Sequence of the second protein:
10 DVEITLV

Residue-level contacts at the interface:
Residue S34 in the first protein is in contact with residue T14 in the second protein (closest heavy-atom distance 3.4 Å).
Residue I33 in the first protein contacts residue L15 in the second protein (closest heavy-atom distance 3.5 Å).
Residue S41 in the first protein contacts residue V11 in the second protein (closest heavy-atom distance 3.6 Å).
Residue I35 in the first protein interacts with residue V16 in the second protein (closest heavy-atom distance 3.7 Å).
Residue I35 in the first protein is in contact with residue L15 in the second protein (closest heavy-atom distance 5.0 Å).
Residue H83 in the first protein contacts residue E12 in the second protein (closest heavy-atom distance 3.2 Å).
Residue E40 in the first protein is in contact with residue D10 in the second protein (closest heavy-atom distance 4.2 Å).
Residue R91 in the first protein interacts with residue V16 in the second protein (closest heavy-atom distance 2.9 Å).
Residue S30 in the first protein interacts with residue V16 in the second protein (closest heavy-atom distance 4.8 Å).
Residue S36 in the first protein contacts residue E12 in the second protein (closest heavy-atom distance 3.0 Å).
Residue Q84 in the first protein contacts residue E12 in the second protein (closest heavy-atom distance 3.0 Å).
Residue E40 in the first protein is in contact with residue E12 in the second protein (closest heavy-atom distance 5.0 Å).
Residue I33 in the first protein contacts residue V16 in the second protein (closest heavy-atom distance 3.0 Å).
Residue S36 in the first protein is in contact with residue I13 in the second protein (closest heavy-atom distance 4.1 Å).
Residue G37 in the first protein interacts with residue V11 in the second protein (closest heavy-atom distance 3.7 Å).
Residue V43 in the first protein interacts with residue D10 in the second protein (closest heavy-atom distance 3.4 Å).
Residue S41 in the first protein is in contact with residue D10 in the second protein (closest heavy-atom distance 3.1 Å).
Residue S34 in the first protein is in contact with residue I13 in the second protein (closest heavy-atom distance 4.0 Å).
Residue S34 in the first protein is in contact with residue L15 in the second protein (closest heavy-atom distance 4.1 Å).
Residue Q44 in the first protein contacts residue V11 in the second protein (closest heavy-atom distance 3.9 Å).
Residue R91 in the first protein interacts with residue T14 in the second protein (closest heavy-atom distance 3.9 Å).
Residue G37 in the first protein interacts with residue E12 in the second protein (closest heavy-atom distance 3.0 Å).
Residue S34 in the first protein is in contact with residue V16 in the second protein (closest heavy-atom distance 4.5 Å).
Residue F53 in the first protein contacts residue L15 in the second protein (closest heavy-atom distance 3.5 Å).
Residue V87 in the first protein interacts with residue V16 in the second protein (closest heavy-atom distance 4.4 Å).
Residue R91 in the first protein contacts residue L15 in the second protein (closest heavy-atom distance 2.9 Å).
Residue H83 in the first protein interacts with residue T14 in the second protein (closest heavy-atom distance 2.9 Å).
Residue I90 in the first protein interacts with residue V16 in the second protein (closest heavy-atom distance 3.7 Å).
Residue S36 in the first protein is in contact with residue V11 in the second protein (closest heavy-atom distance 4.0 Å).
Residue I33 in the first protein is in contact with residue T14 in the second protein (closest heavy-atom distance 4.2 Å).
Residue H83 in the first protein interacts with residue I13 in the second protein (closest heavy-atom distance 3.9 Å).
Residue L31 in the first protein contacts residue V16 in the second protein (closest heavy-atom distance 4.0 Å).
Residue V87 in the first protein is in contact with residue T14 in the second protein (closest heavy-atom distance 3.9 Å).
Residue E50 in the first protein contacts residue I13 in the second protein (closest heavy-atom distance 3.7 Å).
Residue Q44 in the first protein interacts with residue D10 in the second protein (closest heavy-atom distance 4.9 Å).
Residue G32 in the first protein is in contact with residue V16 in the second protein (closest heavy-atom distance 4.7 Å).
Residue I35 in the first protein is in contact with residue I13 in the second protein (closest heavy-atom distance 3.2 Å).
Residue I35 in the first protein contacts residue T14 in the second protein (closest heavy-atom distance 3.0 Å).
Residue I35 in the first protein is in contact with residue E12 in the second protein (closest heavy-atom distance 3.8 Å).
Residue K42 in the first protein contacts residue D10 in the second protein (closest heavy-atom distance 3.2 Å).
Residue V43 in the first protein interacts with residue V11 in the second protein (closest heavy-atom distance 3.9 Å).

These two protein chains interact to form a complex.

Sequence of the first protein:
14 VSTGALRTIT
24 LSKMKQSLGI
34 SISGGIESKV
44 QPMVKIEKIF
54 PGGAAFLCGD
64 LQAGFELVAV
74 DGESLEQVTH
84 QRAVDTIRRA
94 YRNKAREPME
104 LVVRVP